This data describes a binding interaction between two proteins.

Sequence of the first protein:
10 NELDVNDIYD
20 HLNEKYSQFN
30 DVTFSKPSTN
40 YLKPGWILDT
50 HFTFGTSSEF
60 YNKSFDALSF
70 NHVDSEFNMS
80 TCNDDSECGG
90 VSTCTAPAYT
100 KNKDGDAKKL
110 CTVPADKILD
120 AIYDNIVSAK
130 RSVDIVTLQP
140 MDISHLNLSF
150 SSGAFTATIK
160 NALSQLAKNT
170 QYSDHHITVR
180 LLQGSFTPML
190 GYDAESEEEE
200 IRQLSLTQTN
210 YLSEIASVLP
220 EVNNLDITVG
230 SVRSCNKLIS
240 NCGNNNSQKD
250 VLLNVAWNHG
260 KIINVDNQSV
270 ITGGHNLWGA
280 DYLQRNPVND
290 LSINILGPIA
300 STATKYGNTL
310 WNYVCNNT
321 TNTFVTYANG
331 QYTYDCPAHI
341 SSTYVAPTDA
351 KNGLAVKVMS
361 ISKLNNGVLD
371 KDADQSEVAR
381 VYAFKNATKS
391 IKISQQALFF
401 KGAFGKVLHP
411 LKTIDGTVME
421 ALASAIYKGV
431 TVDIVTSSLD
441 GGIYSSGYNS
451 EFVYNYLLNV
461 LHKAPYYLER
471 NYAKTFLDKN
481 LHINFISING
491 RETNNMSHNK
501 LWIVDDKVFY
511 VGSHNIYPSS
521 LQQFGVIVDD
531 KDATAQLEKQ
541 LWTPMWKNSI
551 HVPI

Contacts between the two chains:
Residue V250 in the second protein is in contact with residue D192 in the first protein (closest heavy-atom distance 2.9 Å).
Residue L439 in the second protein contacts residue D440 in the first protein (closest heavy-atom distance 3.4 Å).
Residue A193 in the second protein interacts with residue I238 in the first protein (closest heavy-atom distance 3.9 Å).
Residue F404 in the second protein contacts residue W256 in the first protein (closest heavy-atom distance 4.6 Å).
Residue L189 in the second protein contacts residue K406 in the first protein (closest heavy-atom distance 3.3 Å).
Residue D192 in the second protein is in contact with residue V250 in the first protein (closest heavy-atom distance 4.7 Å).
Residue D192 in the second protein is in contact with residue K248 in the first protein (closest heavy-atom distance 3.4 Å).
Residue D249 in the second protein interacts with residue L189 in the first protein (closest heavy-atom distance 3.9 Å).
Residue F404 in the second protein contacts residue M188 in the first protein (closest heavy-atom distance 3.1 Å).
Residue K406 in the second protein contacts residue L189 in the first protein (closest heavy-atom distance 3.2 Å).
Residue F404 in the second protein interacts with residue L189 in the first protein (closest heavy-atom distance 3.6 Å).
Residue L237 in the second protein is in contact with residue F404 in the first protein (closest heavy-atom distance 4.2 Å).
Residue F404 in the second protein interacts with residue L251 in the first protein (closest heavy-atom distance 4.4 Å).
Residue L251 in the second protein interacts with residue A403 in the first protein (closest heavy-atom distance 3.5 Å).
Residue D141 in the second protein is in contact with residue K406 in the first protein (closest heavy-atom distance 4.7 Å).
Residue L237 in the second protein interacts with residue V250 in the first protein (closest heavy-atom distance 3.9 Å).
Residue D440 in the second protein interacts with residue N449 in the first protein (closest heavy-atom distance 2.8 Å).
Residue I238 in the second protein is in contact with residue A193 in the first protein (closest heavy-atom distance 4.3 Å).
Residue F404 in the second protein is in contact with residue D192 in the first protein (closest heavy-atom distance 4.9 Å).
Residue D192 in the second protein interacts with residue N253 in the first protein (closest heavy-atom distance 3.5 Å).
Residue K248 in the second protein contacts residue Y191 in the first protein (closest heavy-atom distance 3.2 Å).
Residue W256 in the second protein interacts with residue F404 in the first protein (closest heavy-atom distance 4.4 Å).
Residue V250 in the second protein is in contact with residue V250 in the first protein (closest heavy-atom distance 4.4 Å).
Residue D192 in the second protein contacts residue I238 in the first protein (closest heavy-atom distance 3.7 Å).
Residue F404 in the second protein is in contact with residue V254 in the first protein (closest heavy-atom distance 3.8 Å).
Residue P187 in the second protein is in contact with residue V250 in the first protein (closest heavy-atom distance 4.6 Å).
Residue V254 in the second protein interacts with residue F404 in the first protein (closest heavy-atom distance 3.7 Å).
Residue E194 in the second protein is in contact with residue I238 in the first protein (closest heavy-atom distance 4.0 Å).
Residue L189 in the second protein is in contact with residue K248 in the first protein (closest heavy-atom distance 4.8 Å).
Residue E194 in the second protein contacts residue K248 in the first protein (closest heavy-atom distance 4.4 Å).
Residue N253 in the second protein is in contact with residue D192 in the first protein (closest heavy-atom distance 4.7 Å).
Residue N449 in the second protein is in contact with residue D440 in the first protein (closest heavy-atom distance 2.9 Å).
Residue D440 in the second protein contacts residue L439 in the first protein (closest heavy-atom distance 3.5 Å).
Residue N240 in the second protein contacts residue Y191 in the first protein (closest heavy-atom distance 4.5 Å).
Residue L439 in the second protein contacts residue L439 in the first protein (closest heavy-atom distance 4.2 Å).
Residue I238 in the second protein contacts residue I238 in the first protein (closest heavy-atom distance 4.9 Å).
Residue K406 in the second protein contacts residue G190 in the first protein (closest heavy-atom distance 3.5 Å).
Residue V250 in the second protein interacts with residue M188 in the first protein (closest heavy-atom distance 4.7 Å).
Residue V250 in the second protein is in contact with residue L237 in the first protein (closest heavy-atom distance 4.0 Å).
Residue D192 in the second protein contacts residue N240 in the first protein (closest heavy-atom distance 4.5 Å).
Residue L237 in the second protein is in contact with residue I238 in the first protein (closest heavy-atom distance 4.0 Å).
Residue P187 in the second protein contacts residue F404 in the first protein (closest heavy-atom distance 3.7 Å).
Residue D249 in the second protein interacts with residue Y191 in the first protein (closest heavy-atom distance 4.4 Å).
Residue L251 in the second protein contacts residue F404 in the first protein (closest heavy-atom distance 4.3 Å).
Residue D249 in the second protein is in contact with residue D192 in the first protein (closest heavy-atom distance 3.7 Å).
Residue F404 in the second protein is in contact with residue L237 in the first protein (closest heavy-atom distance 4.2 Å).
Residue K248 in the second protein interacts with residue L189 in the first protein (closest heavy-atom distance 4.9 Å).
Residue D192 in the second protein is in contact with residue D249 in the first protein (closest heavy-atom distance 3.8 Å).
Residue T186 in the second protein contacts residue F404 in the first protein (closest heavy-atom distance 4.3 Å).
Residue K248 in the second protein interacts with residue G190 in the first protein (closest heavy-atom distance 3.8 Å).
Residue L237 in the second protein contacts residue L237 in the first protein (closest heavy-atom distance 4.8 Å).
Residue I238 in the second protein contacts residue Y191 in the first protein (closest heavy-atom distance 3.2 Å).
Residue I238 in the second protein is in contact with residue L237 in the first protein (closest heavy-atom distance 4.0 Å).
Residue N253 in the second protein is in contact with residue Y191 in the first protein (closest heavy-atom distance 4.2 Å).
Residue L237 in the second protein interacts with residue D192 in the first protein (closest heavy-atom distance 4.8 Å).
Residue D249 in the second protein is in contact with residue G190 in the first protein (closest heavy-atom distance 4.5 Å).
Residue S239 in the second protein contacts residue Y191 in the first protein (closest heavy-atom distance 3.5 Å).
Residue A403 in the second protein interacts with residue L251 in the first protein (closest heavy-atom distance 3.4 Å).
Residue D192 in the second protein is in contact with residue S239 in the first protein (closest heavy-atom distance 4.1 Å).
Residue I238 in the second protein interacts with residue E194 in the first protein (closest heavy-atom distance 4.7 Å).

Sequence of the second protein:
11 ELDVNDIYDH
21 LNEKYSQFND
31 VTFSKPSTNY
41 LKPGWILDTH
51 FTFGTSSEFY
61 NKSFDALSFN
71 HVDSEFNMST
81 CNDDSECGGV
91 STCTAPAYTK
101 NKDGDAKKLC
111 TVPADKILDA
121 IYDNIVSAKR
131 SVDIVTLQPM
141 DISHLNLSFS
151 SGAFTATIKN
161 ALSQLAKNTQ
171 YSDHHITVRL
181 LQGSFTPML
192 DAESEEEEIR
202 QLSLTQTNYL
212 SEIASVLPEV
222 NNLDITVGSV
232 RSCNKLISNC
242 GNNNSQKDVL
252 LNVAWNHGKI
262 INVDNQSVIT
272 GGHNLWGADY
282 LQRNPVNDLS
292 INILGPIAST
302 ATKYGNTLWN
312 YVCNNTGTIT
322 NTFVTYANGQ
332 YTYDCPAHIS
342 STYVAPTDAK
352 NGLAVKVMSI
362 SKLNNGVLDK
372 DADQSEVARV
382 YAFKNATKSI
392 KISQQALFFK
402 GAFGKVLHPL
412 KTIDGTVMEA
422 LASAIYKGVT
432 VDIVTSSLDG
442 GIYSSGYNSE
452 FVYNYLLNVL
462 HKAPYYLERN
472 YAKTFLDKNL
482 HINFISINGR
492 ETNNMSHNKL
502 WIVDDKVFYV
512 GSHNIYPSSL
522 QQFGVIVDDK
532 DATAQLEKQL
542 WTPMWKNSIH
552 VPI